Sequence of chain A:
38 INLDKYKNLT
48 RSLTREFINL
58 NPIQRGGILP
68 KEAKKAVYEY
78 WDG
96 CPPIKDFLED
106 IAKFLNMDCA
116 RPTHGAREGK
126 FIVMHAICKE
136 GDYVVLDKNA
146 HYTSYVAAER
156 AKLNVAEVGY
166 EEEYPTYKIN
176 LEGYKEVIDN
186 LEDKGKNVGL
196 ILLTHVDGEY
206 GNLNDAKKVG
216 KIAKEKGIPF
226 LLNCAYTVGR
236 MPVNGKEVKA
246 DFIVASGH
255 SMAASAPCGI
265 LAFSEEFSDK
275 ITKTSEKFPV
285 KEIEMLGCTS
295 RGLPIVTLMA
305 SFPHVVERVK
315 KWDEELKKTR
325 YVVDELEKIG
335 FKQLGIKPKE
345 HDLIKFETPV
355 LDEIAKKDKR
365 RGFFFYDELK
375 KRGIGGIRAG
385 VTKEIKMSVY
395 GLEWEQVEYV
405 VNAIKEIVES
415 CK

Contacts between the two chains:
Residue E53 in chain A contacts residue N50 in chain B (closest heavy-atom distance 3.7 Å).
Residue T47 in chain A contacts residue Y57 in chain B (closest heavy-atom distance 3.7 Å).
Residue W78 in chain A is in contact with residue I60 in chain B (closest heavy-atom distance 3.9 Å).
Residue Y75 in chain A contacts residue L66 in chain B (closest heavy-atom distance 4.3 Å).
Residue W78 in chain A contacts residue D63 in chain B (closest heavy-atom distance 3.7 Å).
Residue W78 in chain A is in contact with residue Y67 in chain B (closest heavy-atom distance 4.0 Å).
Residue E53 in chain A interacts with residue V49 in chain B (closest heavy-atom distance 3.6 Å).
Residue Y75 in chain A interacts with residue D63 in chain B (closest heavy-atom distance 2.9 Å).
Residue D79 in chain A contacts residue Y67 in chain B (closest heavy-atom distance 3.5 Å).
Residue T47 in chain A is in contact with residue K53 in chain B (closest heavy-atom distance 4.3 Å).
Residue Y75 in chain A contacts residue Y67 in chain B (closest heavy-atom distance 4.8 Å).

The following describes two proteins that form a bound complex.

Sequence of chain B:
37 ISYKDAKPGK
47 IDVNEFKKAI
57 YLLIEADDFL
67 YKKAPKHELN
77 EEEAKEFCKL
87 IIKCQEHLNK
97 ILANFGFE